Interface contacts:
Residue F27 in the second protein interacts with residue E39 in the first protein (closest heavy-atom distance 3.3 Å).
Residue S32 in the second protein interacts with residue R35 in the first protein (closest heavy-atom distance 3.2 Å).
Residue I36 in the second protein is in contact with residue L33 in the first protein (closest heavy-atom distance 3.8 Å).
Residue R35 in the second protein interacts with residue S32 in the first protein (closest heavy-atom distance 3.2 Å).
Residue F40 in the second protein interacts with residue I29 in the first protein (closest heavy-atom distance 4.7 Å).
Residue I29 in the second protein is in contact with residue E39 in the first protein (closest heavy-atom distance 3.5 Å).
Residue S32 in the second protein contacts residue S32 in the first protein (closest heavy-atom distance 2.6 Å).
Residue I29 in the second protein is in contact with residue I36 in the first protein (closest heavy-atom distance 4.3 Å).
Residue T28 in the second protein contacts residue E39 in the first protein (closest heavy-atom distance 3.6 Å).
Residue E39 in the second protein is in contact with residue I29 in the first protein (closest heavy-atom distance 3.4 Å).
Residue I36 in the second protein interacts with residue I36 in the first protein (closest heavy-atom distance 3.8 Å).
Residue I29 in the second protein is in contact with residue R35 in the first protein (closest heavy-atom distance 4.8 Å).
Residue T28 in the second protein interacts with residue R35 in the first protein (closest heavy-atom distance 2.7 Å).
Residue L33 in the second protein contacts residue I36 in the first protein (closest heavy-atom distance 3.6 Å).
Residue E31 in the second protein is in contact with residue R35 in the first protein (closest heavy-atom distance 4.6 Å).
Residue R35 in the second protein is in contact with residue R35 in the first protein (closest heavy-atom distance 3.3 Å).
Residue I36 in the second protein is in contact with residue I29 in the first protein (closest heavy-atom distance 3.6 Å).
Residue S32 in the second protein is in contact with residue I36 in the first protein (closest heavy-atom distance 4.5 Å).

Sequence of the first protein:
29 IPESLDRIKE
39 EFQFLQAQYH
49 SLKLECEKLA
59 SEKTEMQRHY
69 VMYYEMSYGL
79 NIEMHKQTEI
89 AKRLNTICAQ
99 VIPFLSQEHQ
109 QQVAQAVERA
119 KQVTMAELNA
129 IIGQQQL

The following describes two proteins that form a bound complex.

Sequence of the second protein:
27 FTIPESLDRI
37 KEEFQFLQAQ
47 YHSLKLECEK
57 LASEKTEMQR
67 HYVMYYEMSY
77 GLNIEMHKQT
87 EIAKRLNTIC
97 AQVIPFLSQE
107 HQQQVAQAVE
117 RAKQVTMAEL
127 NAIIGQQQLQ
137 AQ